Residue-level contacts at the interface:
Residue G50 in chain A is in contact with residue E11 in chain B (closest heavy-atom distance 3.1 Å).
Residue G48 in chain A interacts with residue I13 in chain B (closest heavy-atom distance 3.1 Å).
Residue G50 in chain A contacts residue I13 in chain B (closest heavy-atom distance 3.7 Å).
Residue V47 in chain A interacts with residue I13 in chain B (closest heavy-atom distance 4.6 Å).
Residue M49 in chain A contacts residue F10 in chain B (closest heavy-atom distance 4.8 Å).
Residue M49 in chain A interacts with residue I13 in chain B (closest heavy-atom distance 3.3 Å).
Residue M49 in chain A interacts with residue E11 in chain B (closest heavy-atom distance 3.8 Å).
Residue G48 in chain A is in contact with residue F10 in chain B (closest heavy-atom distance 4.0 Å).
Residue G48 in chain A is in contact with residue E11 in chain B (closest heavy-atom distance 3.1 Å).
Residue G48 in chain A contacts residue S12 in chain B (closest heavy-atom distance 4.7 Å).
Residue Q51 in chain A is in contact with residue I13 in chain B (closest heavy-atom distance 4.6 Å).
Residue G48 in chain A is in contact with residue K9 in chain B (closest heavy-atom distance 4.4 Å).

Sequence of chain B:
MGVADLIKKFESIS

The following describes two proteins that form a bound complex.

Sequence of chain A:
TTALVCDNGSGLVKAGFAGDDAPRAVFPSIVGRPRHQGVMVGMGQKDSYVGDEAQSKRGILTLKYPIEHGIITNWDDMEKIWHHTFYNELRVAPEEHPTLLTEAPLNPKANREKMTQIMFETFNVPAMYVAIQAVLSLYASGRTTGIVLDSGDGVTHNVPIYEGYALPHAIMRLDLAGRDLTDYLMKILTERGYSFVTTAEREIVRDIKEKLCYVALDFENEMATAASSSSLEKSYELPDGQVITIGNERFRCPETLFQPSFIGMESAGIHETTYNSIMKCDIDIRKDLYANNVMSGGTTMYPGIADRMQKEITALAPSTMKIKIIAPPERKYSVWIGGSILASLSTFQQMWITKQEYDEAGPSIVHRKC